Interface contacts:
Residue P1116 in the first protein contacts residue F531 in the second protein (closest heavy-atom distance 3.6 Å).
Residue Q1067 in the first protein interacts with residue D533 in the second protein (closest heavy-atom distance 3.7 Å).
Residue L1074 in the first protein is in contact with residue F532 in the second protein (closest heavy-atom distance 3.6 Å).
Residue L1070 in the first protein is in contact with residue D533 in the second protein (closest heavy-atom distance 4.5 Å).
Residue A1069 in the first protein is in contact with residue F532 in the second protein (closest heavy-atom distance 3.3 Å).
Residue L1074 in the first protein interacts with residue F531 in the second protein (closest heavy-atom distance 4.1 Å).
Residue A1113 in the first protein interacts with residue F531 in the second protein (closest heavy-atom distance 3.7 Å).
Residue P1071 in the first protein is in contact with residue F532 in the second protein (closest heavy-atom distance 3.6 Å).
Residue A1069 in the first protein interacts with residue D533 in the second protein (closest heavy-atom distance 2.7 Å).
Residue I1066 in the first protein contacts residue D533 in the second protein (closest heavy-atom distance 4.8 Å).
Residue F1114 in the first protein interacts with residue F532 in the second protein (closest heavy-atom distance 3.6 Å).
Residue F1114 in the first protein interacts with residue F531 in the second protein (closest heavy-atom distance 4.2 Å).
Residue A1069 in the first protein is in contact with residue F531 in the second protein (closest heavy-atom distance 3.5 Å).
Residue Y1068 in the first protein interacts with residue D533 in the second protein (closest heavy-atom distance 3.7 Å).
Residue P1115 in the first protein contacts residue F531 in the second protein (closest heavy-atom distance 3.7 Å).
Residue L1070 in the first protein is in contact with residue F532 in the second protein (closest heavy-atom distance 3.3 Å).

Sequence of the second protein:
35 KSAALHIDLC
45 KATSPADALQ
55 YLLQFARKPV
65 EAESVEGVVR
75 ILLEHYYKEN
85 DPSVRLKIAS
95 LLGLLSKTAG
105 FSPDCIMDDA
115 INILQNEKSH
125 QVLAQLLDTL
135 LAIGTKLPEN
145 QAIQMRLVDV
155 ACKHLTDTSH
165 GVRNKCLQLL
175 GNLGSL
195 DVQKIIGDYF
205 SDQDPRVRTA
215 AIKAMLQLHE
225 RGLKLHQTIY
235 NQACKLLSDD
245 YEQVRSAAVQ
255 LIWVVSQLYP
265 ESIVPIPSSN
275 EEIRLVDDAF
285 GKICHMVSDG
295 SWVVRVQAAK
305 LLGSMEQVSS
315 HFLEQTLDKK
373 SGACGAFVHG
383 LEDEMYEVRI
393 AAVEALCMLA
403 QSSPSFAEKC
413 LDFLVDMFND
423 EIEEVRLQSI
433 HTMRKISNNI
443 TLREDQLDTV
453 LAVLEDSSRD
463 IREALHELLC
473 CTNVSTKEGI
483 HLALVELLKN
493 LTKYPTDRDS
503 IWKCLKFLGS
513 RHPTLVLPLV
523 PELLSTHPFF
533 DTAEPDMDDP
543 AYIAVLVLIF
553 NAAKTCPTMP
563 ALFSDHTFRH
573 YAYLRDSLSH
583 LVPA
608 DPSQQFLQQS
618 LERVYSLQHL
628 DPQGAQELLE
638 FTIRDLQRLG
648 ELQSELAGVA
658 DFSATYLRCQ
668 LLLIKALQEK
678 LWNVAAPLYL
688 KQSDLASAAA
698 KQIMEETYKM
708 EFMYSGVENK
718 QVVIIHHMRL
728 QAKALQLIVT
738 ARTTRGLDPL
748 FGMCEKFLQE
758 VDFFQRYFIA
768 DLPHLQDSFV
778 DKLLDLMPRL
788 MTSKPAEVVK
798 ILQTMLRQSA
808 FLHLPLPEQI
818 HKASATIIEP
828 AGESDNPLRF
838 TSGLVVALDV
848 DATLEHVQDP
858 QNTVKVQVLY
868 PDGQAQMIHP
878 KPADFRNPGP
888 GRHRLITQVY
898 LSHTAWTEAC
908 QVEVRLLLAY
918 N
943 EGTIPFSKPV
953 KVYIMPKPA

Sequence of the first protein:
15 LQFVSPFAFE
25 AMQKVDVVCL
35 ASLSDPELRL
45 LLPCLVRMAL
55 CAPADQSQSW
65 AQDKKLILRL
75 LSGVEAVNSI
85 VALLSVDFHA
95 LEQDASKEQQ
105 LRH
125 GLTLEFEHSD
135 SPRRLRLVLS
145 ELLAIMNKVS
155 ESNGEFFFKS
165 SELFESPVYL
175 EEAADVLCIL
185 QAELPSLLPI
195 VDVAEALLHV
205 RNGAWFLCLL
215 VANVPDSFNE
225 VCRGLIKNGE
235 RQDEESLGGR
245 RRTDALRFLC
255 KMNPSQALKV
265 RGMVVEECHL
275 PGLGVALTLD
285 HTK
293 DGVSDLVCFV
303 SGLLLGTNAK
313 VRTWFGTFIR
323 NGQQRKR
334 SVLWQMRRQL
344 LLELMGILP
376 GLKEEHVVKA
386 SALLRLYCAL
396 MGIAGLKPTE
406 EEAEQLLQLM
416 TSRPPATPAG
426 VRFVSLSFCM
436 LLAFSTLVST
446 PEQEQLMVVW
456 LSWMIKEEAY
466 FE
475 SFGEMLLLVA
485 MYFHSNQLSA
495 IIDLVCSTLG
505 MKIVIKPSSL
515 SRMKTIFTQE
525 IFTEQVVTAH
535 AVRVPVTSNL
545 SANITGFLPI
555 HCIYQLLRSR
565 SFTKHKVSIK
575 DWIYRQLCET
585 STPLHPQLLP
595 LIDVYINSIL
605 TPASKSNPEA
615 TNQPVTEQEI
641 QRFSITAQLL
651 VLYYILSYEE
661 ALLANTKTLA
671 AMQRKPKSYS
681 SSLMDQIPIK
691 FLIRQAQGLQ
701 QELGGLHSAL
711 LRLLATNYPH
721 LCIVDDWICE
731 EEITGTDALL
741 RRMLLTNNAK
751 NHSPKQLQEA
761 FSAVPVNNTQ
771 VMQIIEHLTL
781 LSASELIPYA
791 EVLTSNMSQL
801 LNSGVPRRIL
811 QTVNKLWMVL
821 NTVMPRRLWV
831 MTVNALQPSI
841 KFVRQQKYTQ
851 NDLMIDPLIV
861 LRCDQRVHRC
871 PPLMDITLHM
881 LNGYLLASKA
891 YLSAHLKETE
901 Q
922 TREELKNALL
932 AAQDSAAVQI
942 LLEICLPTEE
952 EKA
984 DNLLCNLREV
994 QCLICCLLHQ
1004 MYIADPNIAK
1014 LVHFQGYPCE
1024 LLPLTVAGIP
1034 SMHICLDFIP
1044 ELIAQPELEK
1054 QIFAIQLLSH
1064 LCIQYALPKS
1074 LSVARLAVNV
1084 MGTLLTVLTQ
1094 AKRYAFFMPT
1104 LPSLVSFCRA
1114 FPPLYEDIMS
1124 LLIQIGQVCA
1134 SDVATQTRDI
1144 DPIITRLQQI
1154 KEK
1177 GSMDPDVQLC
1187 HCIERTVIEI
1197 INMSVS

This data describes a binding interaction between two proteins.